These two protein chains interact to form a complex.

Sequence of the first protein:
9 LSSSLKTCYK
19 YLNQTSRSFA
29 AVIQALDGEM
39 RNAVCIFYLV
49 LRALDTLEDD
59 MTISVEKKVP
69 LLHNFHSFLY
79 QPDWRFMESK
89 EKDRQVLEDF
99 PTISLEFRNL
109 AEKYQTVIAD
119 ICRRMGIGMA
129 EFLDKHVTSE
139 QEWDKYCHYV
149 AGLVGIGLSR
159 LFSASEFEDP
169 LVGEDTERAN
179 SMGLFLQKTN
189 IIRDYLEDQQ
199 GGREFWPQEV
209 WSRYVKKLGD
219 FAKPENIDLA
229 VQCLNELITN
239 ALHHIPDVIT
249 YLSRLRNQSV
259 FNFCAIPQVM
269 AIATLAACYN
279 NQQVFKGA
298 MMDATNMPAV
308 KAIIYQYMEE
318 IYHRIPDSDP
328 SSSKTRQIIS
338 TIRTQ

Interface contacts:
Residue M299 in the second protein interacts with residue V30 in the first protein (closest heavy-atom distance 4.6 Å).
Residue T341 in the second protein is in contact with residue L13 in the first protein (closest heavy-atom distance 4.1 Å).
Residue Q313 in the second protein interacts with residue A29 in the first protein (closest heavy-atom distance 3.7 Å).
Residue P305 in the second protein is in contact with residue A33 in the first protein (closest heavy-atom distance 3.3 Å).
Residue M298 in the second protein interacts with residue I264 in the first protein (closest heavy-atom distance 4.2 Å).
Residue Y312 in the second protein contacts residue A33 in the first protein (closest heavy-atom distance 3.9 Å).
Residue V295 in the second protein is in contact with residue M268 in the first protein (closest heavy-atom distance 4.1 Å).
Residue A309 in the second protein is in contact with residue V30 in the first protein (closest heavy-atom distance 4.2 Å).
Residue A306 in the second protein contacts residue T302 in the first protein (closest heavy-atom distance 4.6 Å).
Residue D300 in the second protein interacts with residue D300 in the first protein (closest heavy-atom distance 2.6 Å).
Residue P305 in the second protein interacts with residue Q256 in the first protein (closest heavy-atom distance 4.0 Å).
Residue R340 in the second protein contacts residue N21 in the first protein (closest heavy-atom distance 3.3 Å).
Residue A306 in the second protein is in contact with residue N260 in the first protein (closest heavy-atom distance 3.4 Å).
Residue M299 in the second protein is in contact with residue I264 in the first protein (closest heavy-atom distance 4.2 Å).
Residue R340 in the second protein is in contact with residue R39 in the first protein (closest heavy-atom distance 2.7 Å).
Residue H320 in the second protein is in contact with residue R25 in the first protein (closest heavy-atom distance 3.1 Å).
Residue Q334 in the second protein contacts residue K14 in the first protein (closest heavy-atom distance 3.9 Å).
Residue M298 in the second protein contacts residue V267 in the first protein (closest heavy-atom distance 3.6 Å).
Residue K308 in the second protein is in contact with residue A33 in the first protein (closest heavy-atom distance 3.8 Å).
Residue K308 in the second protein interacts with residue Q32 in the first protein (closest heavy-atom distance 4.6 Å).
Residue P305 in the second protein interacts with residue S257 in the first protein (closest heavy-atom distance 3.7 Å).
Residue M298 in the second protein contacts residue T302 in the first protein (closest heavy-atom distance 4.4 Å).
Residue R340 in the second protein is in contact with residue Q32 in the first protein (closest heavy-atom distance 3.9 Å).
Residue M298 in the second protein contacts residue D300 in the first protein (closest heavy-atom distance 3.2 Å).
Residue N303 in the second protein interacts with residue D300 in the first protein (closest heavy-atom distance 4.7 Å).
Residue Q342 in the second protein contacts residue R39 in the first protein (closest heavy-atom distance 3.4 Å).
Residue N303 in the second protein interacts with residue N260 in the first protein (closest heavy-atom distance 3.2 Å).
Residue P305 in the second protein contacts residue N260 in the first protein (closest heavy-atom distance 3.9 Å).
Residue M298 in the second protein is in contact with residue A271 in the first protein (closest heavy-atom distance 4.5 Å).
Residue E316 in the second protein contacts residue N21 in the first protein (closest heavy-atom distance 3.1 Å).
Residue R340 in the second protein interacts with residue Y17 in the first protein (closest heavy-atom distance 4.0 Å).
Residue V295 in the second protein is in contact with residue I264 in the first protein (closest heavy-atom distance 3.6 Å).
Residue V295 in the second protein is in contact with residue V30 in the first protein (closest heavy-atom distance 4.7 Å).
Residue M298 in the second protein is in contact with residue Y314 in the first protein (closest heavy-atom distance 4.1 Å).
Residue H320 in the second protein interacts with residue N21 in the first protein (closest heavy-atom distance 4.8 Å).
Residue I339 in the second protein interacts with residue R39 in the first protein (closest heavy-atom distance 4.2 Å).
Residue D300 in the second protein interacts with residue T302 in the first protein (closest heavy-atom distance 4.2 Å).
Residue T341 in the second protein interacts with residue K14 in the first protein (closest heavy-atom distance 3.4 Å).
Residue M298 in the second protein contacts residue A301 in the first protein (closest heavy-atom distance 2.8 Å).
Residue Y312 in the second protein interacts with residue Q32 in the first protein (closest heavy-atom distance 3.3 Å).
Residue T341 in the second protein interacts with residue R39 in the first protein (closest heavy-atom distance 3.3 Å).
Residue V295 in the second protein is in contact with residue R25 in the first protein (closest heavy-atom distance 4.1 Å).
Residue R340 in the second protein contacts residue K18 in the first protein (closest heavy-atom distance 3.6 Å).
Residue S337 in the second protein is in contact with residue K14 in the first protein (closest heavy-atom distance 3.5 Å).
Residue A309 in the second protein contacts residue A29 in the first protein (closest heavy-atom distance 3.4 Å).
Residue Y312 in the second protein interacts with residue A29 in the first protein (closest heavy-atom distance 3.8 Å).
Residue A309 in the second protein interacts with residue A33 in the first protein (closest heavy-atom distance 3.9 Å).
Residue P305 in the second protein is in contact with residue D35 in the first protein (closest heavy-atom distance 4.8 Å).
Residue M299 in the second protein contacts residue N260 in the first protein (closest heavy-atom distance 4.7 Å).
Residue T341 in the second protein interacts with residue Y17 in the first protein (closest heavy-atom distance 3.9 Å).
Residue M299 in the second protein interacts with residue T302 in the first protein (closest heavy-atom distance 3.9 Å).
Residue T338 in the second protein interacts with residue K14 in the first protein (closest heavy-atom distance 3.0 Å).
Residue N303 in the second protein contacts residue T302 in the first protein (closest heavy-atom distance 3.6 Å).
Residue Q313 in the second protein interacts with residue R25 in the first protein (closest heavy-atom distance 3.9 Å).
Residue M299 in the second protein interacts with residue D300 in the first protein (closest heavy-atom distance 3.5 Å).
Residue V295 in the second protein contacts residue S26 in the first protein (closest heavy-atom distance 3.4 Å).
Residue Y312 in the second protein contacts residue R39 in the first protein (closest heavy-atom distance 3.2 Å).
Residue Y319 in the second protein contacts residue K18 in the first protein (closest heavy-atom distance 4.3 Å).
Residue N303 in the second protein interacts with residue Q256 in the first protein (closest heavy-atom distance 3.4 Å).
Residue M298 in the second protein is in contact with residue M268 in the first protein (closest heavy-atom distance 4.0 Å).

Sequence of the second protein:
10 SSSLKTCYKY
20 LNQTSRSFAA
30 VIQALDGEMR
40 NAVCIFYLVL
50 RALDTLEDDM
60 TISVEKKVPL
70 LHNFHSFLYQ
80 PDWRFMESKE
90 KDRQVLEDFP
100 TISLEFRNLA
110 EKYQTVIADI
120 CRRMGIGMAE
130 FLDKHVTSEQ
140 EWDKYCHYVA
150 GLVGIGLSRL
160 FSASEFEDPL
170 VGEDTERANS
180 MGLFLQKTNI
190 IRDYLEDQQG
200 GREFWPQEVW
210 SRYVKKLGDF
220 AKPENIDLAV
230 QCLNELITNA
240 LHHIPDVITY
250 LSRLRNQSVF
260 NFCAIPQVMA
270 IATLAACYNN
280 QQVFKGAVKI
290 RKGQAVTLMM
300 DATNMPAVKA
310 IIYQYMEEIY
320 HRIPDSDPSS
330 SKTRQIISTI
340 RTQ